Sequence of protein 2:
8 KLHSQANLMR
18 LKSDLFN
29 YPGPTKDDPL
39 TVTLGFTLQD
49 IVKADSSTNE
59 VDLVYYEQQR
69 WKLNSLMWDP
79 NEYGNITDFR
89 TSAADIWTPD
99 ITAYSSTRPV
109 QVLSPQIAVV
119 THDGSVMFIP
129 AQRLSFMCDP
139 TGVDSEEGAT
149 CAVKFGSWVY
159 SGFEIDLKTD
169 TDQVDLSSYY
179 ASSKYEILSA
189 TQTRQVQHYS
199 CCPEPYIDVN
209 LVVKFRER

Sequence of protein 1:
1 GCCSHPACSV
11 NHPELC

This data describes a binding interaction between two proteins.

Contacts between the two chains:
Residue S155 in protein 2 interacts with residue A7 in protein 1 (closest heavy-atom distance 3.9 Å).
Residue W156 in protein 2 is in contact with residue P6 in protein 1 (closest heavy-atom distance 3.5 Å).
Residue E202 in protein 2 is in contact with residue N11 in protein 1 (closest heavy-atom distance 4.7 Å).
Residue Y197 in protein 2 contacts residue C2 in protein 1 (closest heavy-atom distance 3.8 Å).
Residue E162 in protein 2 contacts residue N11 in protein 1 (closest heavy-atom distance 4.3 Å).
Residue P201 in protein 2 contacts residue H12 in protein 1 (closest heavy-atom distance 4.8 Å).
Residue W156 in protein 2 interacts with residue A7 in protein 1 (closest heavy-atom distance 3.3 Å).
Residue C200 in protein 2 contacts residue C2 in protein 1 (closest heavy-atom distance 4.3 Å).
Residue S155 in protein 2 is in contact with residue H5 in protein 1 (closest heavy-atom distance 4.7 Å).
Residue Y204 in protein 2 contacts residue H5 in protein 1 (closest heavy-atom distance 4.0 Å).
Residue V157 in protein 2 interacts with residue V10 in protein 1 (closest heavy-atom distance 4.1 Å).
Residue V157 in protein 2 contacts residue A7 in protein 1 (closest heavy-atom distance 4.0 Å).
Residue E202 in protein 2 interacts with residue H12 in protein 1 (closest heavy-atom distance 2.6 Å).
Residue V157 in protein 2 is in contact with residue N11 in protein 1 (closest heavy-atom distance 4.3 Å).
Residue C200 in protein 2 contacts residue C8 in protein 1 (closest heavy-atom distance 4.4 Å).
Residue Y197 in protein 2 is in contact with residue H5 in protein 1 (closest heavy-atom distance 3.3 Å).
Residue Y204 in protein 2 is in contact with residue N11 in protein 1 (closest heavy-atom distance 3.4 Å).
Residue Y197 in protein 2 is in contact with residue G1 in protein 1 (closest heavy-atom distance 3.8 Å).
Residue C199 in protein 2 is in contact with residue C2 in protein 1 (closest heavy-atom distance 3.5 Å).
Residue C199 in protein 2 is in contact with residue C8 in protein 1 (closest heavy-atom distance 4.7 Å).
Residue S159 in protein 2 contacts residue N11 in protein 1 (closest heavy-atom distance 3.9 Å).
Residue Y204 in protein 2 contacts residue A7 in protein 1 (closest heavy-atom distance 3.8 Å).
Residue Y204 in protein 2 is in contact with residue H12 in protein 1 (closest heavy-atom distance 3.9 Å).
Residue Y158 in protein 2 interacts with residue A7 in protein 1 (closest heavy-atom distance 3.8 Å).
Residue Y102 in protein 2 contacts residue H5 in protein 1 (closest heavy-atom distance 3.8 Å).
Residue C200 in protein 2 interacts with residue H12 in protein 1 (closest heavy-atom distance 3.1 Å).
Residue Y204 in protein 2 contacts residue C8 in protein 1 (closest heavy-atom distance 3.2 Å).
Residue Y197 in protein 2 contacts residue C8 in protein 1 (closest heavy-atom distance 3.8 Å).